The following describes two proteins that form a bound complex.

Sequence of protein 2:
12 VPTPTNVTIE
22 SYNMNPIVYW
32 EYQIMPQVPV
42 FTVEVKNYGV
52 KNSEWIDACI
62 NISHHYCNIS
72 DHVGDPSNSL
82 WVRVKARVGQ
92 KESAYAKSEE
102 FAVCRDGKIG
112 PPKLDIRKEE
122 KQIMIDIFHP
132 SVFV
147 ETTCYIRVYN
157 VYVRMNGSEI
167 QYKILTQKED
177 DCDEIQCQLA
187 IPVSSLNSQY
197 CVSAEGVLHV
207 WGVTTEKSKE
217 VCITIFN

Contacts between the two chains:
Residue I239 in protein 1 contacts residue V206 in protein 2 (closest heavy-atom distance 3.8 Å).
Residue M1 in protein 1 is in contact with residue V203 in protein 2 (closest heavy-atom distance 3.5 Å).
Residue G19 in protein 1 interacts with residue E101 in protein 2 (closest heavy-atom distance 3.8 Å).
Residue N26 in protein 1 is in contact with residue N53 in protein 2 (closest heavy-atom distance 2.8 Å).
Residue G27 in protein 1 contacts residue V51 in protein 2 (closest heavy-atom distance 2.6 Å).
Residue D25 in protein 1 contacts residue N53 in protein 2 (closest heavy-atom distance 3.2 Å).
Residue Q2 in protein 1 is in contact with residue G208 in protein 2 (closest heavy-atom distance 4.5 Å).
Residue D22 in protein 1 interacts with residue K47 in protein 2 (closest heavy-atom distance 4.6 Å).
Residue H20 in protein 1 interacts with residue K98 in protein 2 (closest heavy-atom distance 4.3 Å).
Residue V6 in protein 1 contacts residue V206 in protein 2 (closest heavy-atom distance 3.9 Å).
Residue I239 in protein 1 interacts with residue W207 in protein 2 (closest heavy-atom distance 4.1 Å).
Residue A24 in protein 1 interacts with residue W82 in protein 2 (closest heavy-atom distance 3.8 Å).
Residue G27 in protein 1 interacts with residue K52 in protein 2 (closest heavy-atom distance 4.1 Å).
Residue V6 in protein 1 is in contact with residue W207 in protein 2 (closest heavy-atom distance 3.9 Å).
Residue K38 in protein 1 contacts residue E147 in protein 2 (closest heavy-atom distance 2.4 Å).
Residue A24 in protein 1 is in contact with residue Y49 in protein 2 (closest heavy-atom distance 3.7 Å).
Residue S21 in protein 1 interacts with residue W82 in protein 2 (closest heavy-atom distance 3.6 Å).
Residue D25 in protein 1 contacts residue S54 in protein 2 (closest heavy-atom distance 3.4 Å).
Residue S21 in protein 1 is in contact with residue K47 in protein 2 (closest heavy-atom distance 3.5 Å).
Residue T28 in protein 1 contacts residue G50 in protein 2 (closest heavy-atom distance 3.9 Å).
Residue T28 in protein 1 is in contact with residue Y49 in protein 2 (closest heavy-atom distance 4.0 Å).
Residue L31 in protein 1 contacts residue N79 in protein 2 (closest heavy-atom distance 4.3 Å).
Residue N26 in protein 1 is in contact with residue V51 in protein 2 (closest heavy-atom distance 3.2 Å).
Residue H236 in protein 1 interacts with residue W82 in protein 2 (closest heavy-atom distance 3.9 Å).
Residue V23 in protein 1 is in contact with residue Y49 in protein 2 (closest heavy-atom distance 3.4 Å).
Residue E10 in protein 1 interacts with residue W207 in protein 2 (closest heavy-atom distance 4.1 Å).
Residue Q2 in protein 1 is in contact with residue W207 in protein 2 (closest heavy-atom distance 2.8 Å).
Residue M1 in protein 1 interacts with residue G208 in protein 2 (closest heavy-atom distance 3.0 Å).
Residue D25 in protein 1 interacts with residue V51 in protein 2 (closest heavy-atom distance 4.1 Å).
Residue Q240 in protein 1 is in contact with residue N79 in protein 2 (closest heavy-atom distance 3.3 Å).
Residue A24 in protein 1 is in contact with residue K47 in protein 2 (closest heavy-atom distance 4.0 Å).
Residue K35 in protein 1 contacts residue E147 in protein 2 (closest heavy-atom distance 3.7 Å).
Residue H236 in protein 1 is in contact with residue Y49 in protein 2 (closest heavy-atom distance 3.6 Å).
Residue H236 in protein 1 contacts residue S80 in protein 2 (closest heavy-atom distance 3.7 Å).
Residue Q240 in protein 1 is in contact with residue S78 in protein 2 (closest heavy-atom distance 3.4 Å).
Residue Q240 in protein 1 contacts residue W207 in protein 2 (closest heavy-atom distance 4.5 Å).
Residue E244 in protein 1 interacts with residue T149 in protein 2 (closest heavy-atom distance 3.9 Å).
Residue A243 in protein 1 is in contact with residue V206 in protein 2 (closest heavy-atom distance 4.0 Å).
Residue L31 in protein 1 interacts with residue Y49 in protein 2 (closest heavy-atom distance 4.6 Å).
Residue D25 in protein 1 is in contact with residue K47 in protein 2 (closest heavy-atom distance 2.7 Å).
Residue E10 in protein 1 contacts residue R106 in protein 2 (closest heavy-atom distance 4.5 Å).
Residue V23 in protein 1 is in contact with residue W82 in protein 2 (closest heavy-atom distance 3.9 Å).
Residue A24 in protein 1 contacts residue N48 in protein 2 (closest heavy-atom distance 3.9 Å).
Residue K35 in protein 1 contacts residue D76 in protein 2 (closest heavy-atom distance 3.5 Å).
Residue N26 in protein 1 is in contact with residue K52 in protein 2 (closest heavy-atom distance 3.5 Å).
Residue A24 in protein 1 interacts with residue G50 in protein 2 (closest heavy-atom distance 3.6 Å).
Residue H236 in protein 1 is in contact with residue E101 in protein 2 (closest heavy-atom distance 3.1 Å).
Residue K233 in protein 1 interacts with residue Y49 in protein 2 (closest heavy-atom distance 3.5 Å).
Residue S21 in protein 1 contacts residue W56 in protein 2 (closest heavy-atom distance 3.7 Å).
Residue A24 in protein 1 is in contact with residue V51 in protein 2 (closest heavy-atom distance 3.6 Å).
Residue G27 in protein 1 is in contact with residue G50 in protein 2 (closest heavy-atom distance 3.6 Å).
Residue A243 in protein 1 interacts with residue H205 in protein 2 (closest heavy-atom distance 3.2 Å).
Residue K13 in protein 1 is in contact with residue R106 in protein 2 (closest heavy-atom distance 3.8 Å).
Residue Y5 in protein 1 contacts residue V206 in protein 2 (closest heavy-atom distance 4.6 Å).
Residue E237 in protein 1 is in contact with residue Y49 in protein 2 (closest heavy-atom distance 2.7 Å).
Residue S21 in protein 1 contacts residue K98 in protein 2 (closest heavy-atom distance 2.5 Å).
Residue H20 in protein 1 contacts residue W82 in protein 2 (closest heavy-atom distance 3.9 Å).
Residue G27 in protein 1 interacts with residue Y49 in protein 2 (closest heavy-atom distance 4.1 Å).
Residue G19 in protein 1 interacts with residue W82 in protein 2 (closest heavy-atom distance 3.0 Å).
Residue K13 in protein 1 contacts residue E101 in protein 2 (closest heavy-atom distance 2.7 Å).

Sequence of protein 1:
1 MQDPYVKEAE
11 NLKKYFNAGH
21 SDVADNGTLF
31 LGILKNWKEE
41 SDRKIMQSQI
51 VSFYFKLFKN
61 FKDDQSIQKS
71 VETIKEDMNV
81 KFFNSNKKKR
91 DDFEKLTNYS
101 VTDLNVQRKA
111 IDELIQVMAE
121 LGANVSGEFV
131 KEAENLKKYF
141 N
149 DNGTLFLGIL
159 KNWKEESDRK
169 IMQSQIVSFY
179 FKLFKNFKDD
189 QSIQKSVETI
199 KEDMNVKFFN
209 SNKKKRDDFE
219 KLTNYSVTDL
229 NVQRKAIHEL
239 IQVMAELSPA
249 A